Sequence of the first protein:
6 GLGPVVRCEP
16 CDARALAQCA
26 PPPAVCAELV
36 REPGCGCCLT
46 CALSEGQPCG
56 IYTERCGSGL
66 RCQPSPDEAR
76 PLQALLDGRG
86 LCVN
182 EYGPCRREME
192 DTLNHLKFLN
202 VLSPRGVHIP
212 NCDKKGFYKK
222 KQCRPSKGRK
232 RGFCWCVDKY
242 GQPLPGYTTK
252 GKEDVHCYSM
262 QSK

Sequence of the second protein:
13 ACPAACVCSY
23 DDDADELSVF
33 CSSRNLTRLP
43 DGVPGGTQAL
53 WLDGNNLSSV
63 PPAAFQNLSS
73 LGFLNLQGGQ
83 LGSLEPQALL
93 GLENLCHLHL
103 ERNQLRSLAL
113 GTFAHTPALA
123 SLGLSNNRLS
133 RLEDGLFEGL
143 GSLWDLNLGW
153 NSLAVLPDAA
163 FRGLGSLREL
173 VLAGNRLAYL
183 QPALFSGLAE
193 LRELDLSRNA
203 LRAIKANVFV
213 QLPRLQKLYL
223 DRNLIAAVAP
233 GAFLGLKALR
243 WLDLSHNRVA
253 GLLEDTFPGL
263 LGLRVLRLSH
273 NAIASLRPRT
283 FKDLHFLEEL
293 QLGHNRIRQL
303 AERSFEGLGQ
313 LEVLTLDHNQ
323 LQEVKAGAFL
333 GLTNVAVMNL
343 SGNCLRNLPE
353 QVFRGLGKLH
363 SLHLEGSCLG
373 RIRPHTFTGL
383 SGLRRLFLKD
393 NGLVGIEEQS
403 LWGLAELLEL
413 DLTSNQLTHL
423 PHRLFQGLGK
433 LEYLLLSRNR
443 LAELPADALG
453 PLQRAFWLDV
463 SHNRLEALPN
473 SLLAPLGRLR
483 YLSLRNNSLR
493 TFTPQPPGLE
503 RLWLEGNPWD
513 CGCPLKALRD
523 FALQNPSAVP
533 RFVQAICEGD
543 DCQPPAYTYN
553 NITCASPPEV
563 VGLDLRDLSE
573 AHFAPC

Residue-level contacts at the interface:
Residue R503 in the second protein is in contact with residue Y248 in the first protein (closest heavy-atom distance 4.0 Å).
Residue V267 in the second protein is in contact with residue R188 in the first protein (closest heavy-atom distance 4.4 Å).
Residue L410 in the second protein contacts residue M261 in the first protein (closest heavy-atom distance 4.7 Å).
Residue R503 in the second protein is in contact with residue T250 in the first protein (closest heavy-atom distance 3.9 Å).
Residue F458 in the second protein is in contact with residue M261 in the first protein (closest heavy-atom distance 4.3 Å).
Residue W243 in the second protein contacts residue Y183 in the first protein (closest heavy-atom distance 4.5 Å).
Residue Y483 in the second protein interacts with residue Y248 in the first protein (closest heavy-atom distance 4.5 Å).
Residue W152 in the second protein is in contact with residue F199 in the first protein (closest heavy-atom distance 3.8 Å).
Residue R482 in the second protein contacts residue K264 in the first protein (closest heavy-atom distance 4.1 Å).
Residue Q79 in the second protein is in contact with residue L7 in the first protein (closest heavy-atom distance 4.3 Å).
Residue R387 in the second protein contacts residue Q243 in the first protein (closest heavy-atom distance 3.7 Å).
Residue E502 in the second protein contacts residue K264 in the first protein (closest heavy-atom distance 3.6 Å).
Residue Q545 in the second protein interacts with residue R19 in the first protein (closest heavy-atom distance 4.8 Å).
Residue I538 in the second protein interacts with residue F234 in the first protein (closest heavy-atom distance 4.7 Å).
Residue W459 in the second protein is in contact with residue P246 in the first protein (closest heavy-atom distance 3.8 Å).
Residue N77 in the second protein contacts residue L7 in the first protein (closest heavy-atom distance 4.2 Å).
Residue D197 in the second protein interacts with residue F199 in the first protein (closest heavy-atom distance 4.8 Å).
Residue H365 in the second protein is in contact with residue Q243 in the first protein (closest heavy-atom distance 4.4 Å).
Residue K219 in the second protein interacts with residue E191 in the first protein (closest heavy-atom distance 3.2 Å).
Residue D542 in the second protein is in contact with residue R206 in the first protein (closest heavy-atom distance 3.5 Å).
Residue S529 in the second protein contacts residue T250 in the first protein (closest heavy-atom distance 4.0 Å).
Residue E290 in the second protein interacts with residue R188 in the first protein (closest heavy-atom distance 3.8 Å).
Residue Q536 in the second protein interacts with residue K253 in the first protein (closest heavy-atom distance 4.8 Å).
Residue R387 in the second protein is in contact with residue L245 in the first protein (closest heavy-atom distance 3.9 Å).
Residue H362 in the second protein interacts with residue Y241 in the first protein (closest heavy-atom distance 4.3 Å).
Residue R269 in the second protein interacts with residue D192 in the first protein (closest heavy-atom distance 4.6 Å).
Residue E411 in the second protein interacts with residue L245 in the first protein (closest heavy-atom distance 4.6 Å).
Residue E314 in the second protein interacts with residue Y241 in the first protein (closest heavy-atom distance 3.8 Å).
Residue R503 in the second protein is in contact with residue T249 in the first protein (closest heavy-atom distance 2.8 Å).
Residue W243 in the second protein is in contact with residue R188 in the first protein (closest heavy-atom distance 4.6 Å).
Residue Y435 in the second protein is in contact with residue P246 in the first protein (closest heavy-atom distance 4.1 Å).
Residue Y221 in the second protein interacts with residue N195 in the first protein (closest heavy-atom distance 3.5 Å).
Residue V339 in the second protein is in contact with residue Y241 in the first protein (closest heavy-atom distance 4.6 Å).
Residue A338 in the second protein interacts with residue Y241 in the first protein (closest heavy-atom distance 3.7 Å).
Residue S363 in the second protein is in contact with residue Q243 in the first protein (closest heavy-atom distance 4.1 Å).
Residue Y435 in the second protein contacts residue L245 in the first protein (closest heavy-atom distance 4.6 Å).
Residue W243 in the second protein is in contact with residue E191 in the first protein (closest heavy-atom distance 4.2 Å).
Residue R104 in the second protein interacts with residue N201 in the first protein (closest heavy-atom distance 4.3 Å).
Residue E290 in the second protein interacts with residue E182 in the first protein (closest heavy-atom distance 4.7 Å).
Residue W459 in the second protein interacts with residue Y248 in the first protein (closest heavy-atom distance 4.1 Å).
Residue R266 in the second protein contacts residue E182 in the first protein (closest heavy-atom distance 3.6 Å).
Residue E502 in the second protein interacts with residue Y248 in the first protein (closest heavy-atom distance 3.0 Å).
Residue W459 in the second protein contacts residue G247 in the first protein (closest heavy-atom distance 3.7 Å).
Residue K219 in the second protein contacts residue Y183 in the first protein (closest heavy-atom distance 4.7 Å).
Residue R387 in the second protein is in contact with residue P244 in the first protein (closest heavy-atom distance 2.9 Å).
Residue Y435 in the second protein is in contact with residue M261 in the first protein (closest heavy-atom distance 4.0 Å).
Residue R104 in the second protein is in contact with residue F199 in the first protein (closest heavy-atom distance 4.8 Å).
Residue E314 in the second protein is in contact with residue R188 in the first protein (closest heavy-atom distance 3.6 Å).
Residue Y435 in the second protein interacts with residue S263 in the first protein (closest heavy-atom distance 4.6 Å).
Residue E291 in the second protein is in contact with residue R188 in the first protein (closest heavy-atom distance 3.5 Å).
Residue E290 in the second protein interacts with residue G184 in the first protein (closest heavy-atom distance 4.7 Å).
Residue R387 in the second protein interacts with residue D239 in the first protein (closest heavy-atom distance 3.8 Å).
Residue E434 in the second protein interacts with residue M261 in the first protein (closest heavy-atom distance 3.6 Å).
Residue R104 in the second protein interacts with residue L200 in the first protein (closest heavy-atom distance 4.7 Å).
Residue E290 in the second protein contacts residue Y183 in the first protein (closest heavy-atom distance 3.5 Å).
Residue R242 in the second protein is in contact with residue Y183 in the first protein (closest heavy-atom distance 2.4 Å).
Residue R482 in the second protein is in contact with residue Y248 in the first protein (closest heavy-atom distance 4.3 Å).
Residue C544 in the second protein is in contact with residue K253 in the first protein (closest heavy-atom distance 3.9 Å).
Residue C539 in the second protein contacts residue K253 in the first protein (closest heavy-atom distance 3.4 Å).
Residue H362 in the second protein is in contact with residue D239 in the first protein (closest heavy-atom distance 4.1 Å).

The following describes two proteins that form a bound complex.